Interface contacts:
Residue W107 in protein 2 contacts residue A104 in protein 1 (closest heavy-atom distance 2.9 Å).
Residue W107 in protein 2 is in contact with residue K93 in protein 1 (closest heavy-atom distance 3.6 Å).
Residue Q105 in protein 2 is in contact with residue L110 in protein 1 (closest heavy-atom distance 3.5 Å).
Residue R106 in protein 2 is in contact with residue A104 in protein 1 (closest heavy-atom distance 3.1 Å).
Residue P109 in protein 2 contacts residue T102 in protein 1 (closest heavy-atom distance 4.3 Å).
Residue Y111 in protein 2 interacts with residue L15 in protein 1 (closest heavy-atom distance 3.8 Å).
Residue R104 in protein 2 is in contact with residue E109 in protein 1 (closest heavy-atom distance 3.6 Å).
Residue S56 in protein 2 is in contact with residue I119 in protein 1 (closest heavy-atom distance 3.7 Å).
Residue Y111 in protein 2 contacts residue G103 in protein 1 (closest heavy-atom distance 3.8 Å).
Residue W107 in protein 2 is in contact with residue T102 in protein 1 (closest heavy-atom distance 3.2 Å).
Residue Y111 in protein 2 interacts with residue S14 in protein 1 (closest heavy-atom distance 3.2 Å).
Residue Y34 in protein 2 contacts residue I115 in protein 1 (closest heavy-atom distance 3.5 Å).
Residue Q105 in protein 2 interacts with residue F84 in protein 1 (closest heavy-atom distance 3.6 Å).
Residue Q105 in protein 2 contacts residue S81 in protein 1 (closest heavy-atom distance 4.3 Å).
Residue Q105 in protein 2 contacts residue E88 in protein 1 (closest heavy-atom distance 4.3 Å).
Residue R103 in protein 2 interacts with residue P112 in protein 1 (closest heavy-atom distance 4.1 Å).
Residue R103 in protein 2 contacts residue L110 in protein 1 (closest heavy-atom distance 3.1 Å).
Residue Y110 in protein 2 contacts residue I16 in protein 1 (closest heavy-atom distance 3.6 Å).
Residue D33 in protein 2 is in contact with residue K116 in protein 1 (closest heavy-atom distance 3.9 Å).
Residue R57 in protein 2 contacts residue E88 in protein 1 (closest heavy-atom distance 3.0 Å).
Residue E117 in protein 2 contacts residue M105 in protein 1 (closest heavy-atom distance 3.1 Å).
Residue R106 in protein 2 is in contact with residue M105 in protein 1 (closest heavy-atom distance 4.2 Å).
Residue Y35 in protein 2 is in contact with residue E88 in protein 1 (closest heavy-atom distance 4.4 Å).
Residue W107 in protein 2 interacts with residue V101 in protein 1 (closest heavy-atom distance 3.8 Å).
Residue Y110 in protein 2 interacts with residue K55 in protein 1 (closest heavy-atom distance 3.2 Å).
Residue Y34 in protein 2 contacts residue I119 in protein 1 (closest heavy-atom distance 4.5 Å).
Residue Y120 in protein 2 contacts residue E109 in protein 1 (closest heavy-atom distance 3.2 Å).
Residue R57 in protein 2 interacts with residue L123 in protein 1 (closest heavy-atom distance 4.4 Å).
Residue G108 in protein 2 interacts with residue T102 in protein 1 (closest heavy-atom distance 3.6 Å).
Residue R57 in protein 2 is in contact with residue L118 in protein 1 (closest heavy-atom distance 3.5 Å).
Residue Y111 in protein 2 interacts with residue A104 in protein 1 (closest heavy-atom distance 3.5 Å).
Residue Q105 in protein 2 contacts residue M105 in protein 1 (closest heavy-atom distance 3.4 Å).
Residue V119 in protein 2 contacts residue E109 in protein 1 (closest heavy-atom distance 4.3 Å).
Residue Q105 in protein 2 interacts with residue A106 in protein 1 (closest heavy-atom distance 3.1 Å).
Residue Y111 in protein 2 contacts residue E61 in protein 1 (closest heavy-atom distance 2.6 Å).
Residue D33 in protein 2 contacts residue I115 in protein 1 (closest heavy-atom distance 3.8 Å).
Residue Y111 in protein 2 is in contact with residue M105 in protein 1 (closest heavy-atom distance 3.7 Å).
Residue W107 in protein 2 contacts residue G103 in protein 1 (closest heavy-atom distance 3.2 Å).
Residue W107 in protein 2 contacts residue E88 in protein 1 (closest heavy-atom distance 4.4 Å).
Residue G108 in protein 2 is in contact with residue G103 in protein 1 (closest heavy-atom distance 4.3 Å).
Residue R103 in protein 2 contacts residue T108 in protein 1 (closest heavy-atom distance 3.8 Å).
Residue D33 in protein 2 interacts with residue P112 in protein 1 (closest heavy-atom distance 3.8 Å).
Residue Y35 in protein 2 is in contact with residue L118 in protein 1 (closest heavy-atom distance 4.1 Å).
Residue R104 in protein 2 contacts residue A106 in protein 1 (closest heavy-atom distance 3.3 Å).
Residue R104 in protein 2 is in contact with residue T108 in protein 1 (closest heavy-atom distance 3.4 Å).
Residue R103 in protein 2 interacts with residue E109 in protein 1 (closest heavy-atom distance 3.3 Å).
Residue W107 in protein 2 interacts with residue F87 in protein 1 (closest heavy-atom distance 4.5 Å).
Residue Y110 in protein 2 is in contact with residue Q59 in protein 1 (closest heavy-atom distance 3.8 Å).
Residue R104 in protein 2 contacts residue Q107 in protein 1 (closest heavy-atom distance 3.1 Å).
Residue R57 in protein 2 contacts residue P122 in protein 1 (closest heavy-atom distance 2.8 Å).
Residue R106 in protein 2 is in contact with residue F84 in protein 1 (closest heavy-atom distance 3.6 Å).
Residue Y35 in protein 2 contacts residue I115 in protein 1 (closest heavy-atom distance 4.2 Å).
Residue R103 in protein 2 interacts with residue I115 in protein 1 (closest heavy-atom distance 3.4 Å).
Residue Y35 in protein 2 contacts residue L110 in protein 1 (closest heavy-atom distance 4.3 Å).
Residue W107 in protein 2 contacts residue F84 in protein 1 (closest heavy-atom distance 3.8 Å).
Residue Q105 in protein 2 is in contact with residue L118 in protein 1 (closest heavy-atom distance 4.0 Å).
Residue Q105 in protein 2 interacts with residue A104 in protein 1 (closest heavy-atom distance 4.4 Å).
Residue Y111 in protein 2 interacts with residue I16 in protein 1 (closest heavy-atom distance 3.4 Å).
Residue D102 in protein 2 interacts with residue E109 in protein 1 (closest heavy-atom distance 3.1 Å).
Residue W107 in protein 2 interacts with residue Q97 in protein 1 (closest heavy-atom distance 4.1 Å).

Sequence of protein 1:
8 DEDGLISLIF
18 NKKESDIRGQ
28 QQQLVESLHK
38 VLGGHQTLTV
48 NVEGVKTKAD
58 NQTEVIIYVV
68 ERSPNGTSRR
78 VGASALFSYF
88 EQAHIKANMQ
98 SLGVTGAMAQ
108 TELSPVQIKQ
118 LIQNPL

Sequence of protein 2:
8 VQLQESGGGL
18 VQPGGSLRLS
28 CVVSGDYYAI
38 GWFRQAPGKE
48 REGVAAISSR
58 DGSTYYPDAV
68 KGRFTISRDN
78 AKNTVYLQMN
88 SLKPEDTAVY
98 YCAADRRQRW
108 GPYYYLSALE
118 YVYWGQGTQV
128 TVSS

The following describes two proteins that form a bound complex.